Sequence of the first protein:
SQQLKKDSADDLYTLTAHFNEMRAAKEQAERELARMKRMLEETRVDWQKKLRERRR

These two protein chains interact to form a complex.

Sequence of the second protein:
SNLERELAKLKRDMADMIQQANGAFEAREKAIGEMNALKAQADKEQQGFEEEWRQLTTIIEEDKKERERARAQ

Interface contacts:
Residue M209 in the second protein is in contact with residue E254 in the first protein (closest heavy-atom distance 3.5 Å).
Residue W227 in the second protein contacts residue W269 in the first protein (closest heavy-atom distance 3.8 Å).
Residue F223 in the second protein is in contact with residue Q270 in the first protein (closest heavy-atom distance 4.2 Å).
Residue E226 in the second protein is in contact with residue L273 in the first protein (closest heavy-atom distance 3.1 Å).
Residue L181 in the second protein is in contact with residue S230 in the first protein (closest heavy-atom distance 3.6 Å).
Residue Q215 in the second protein interacts with residue L262 in the first protein (closest heavy-atom distance 4.7 Å).
Residue F199 in the second protein interacts with residue M244 in the first protein (closest heavy-atom distance 3.3 Å).
Residue M188 in the second protein contacts residue L237 in the first protein (closest heavy-atom distance 3.7 Å).
Residue L181 in the second protein contacts residue L226 in the first protein (closest heavy-atom distance 3.7 Å).
Residue R202 in the second protein interacts with residue E252 in the first protein (closest heavy-atom distance 4.9 Å).
Residue W227 in the second protein contacts residue K272 in the first protein (closest heavy-atom distance 4.5 Å).
Residue A198 in the second protein contacts residue M244 in the first protein (closest heavy-atom distance 3.5 Å).
Residue L212 in the second protein contacts residue K259 in the first protein (closest heavy-atom distance 4.2 Å).
Residue W227 in the second protein interacts with residue R276 in the first protein (closest heavy-atom distance 3.2 Å).
Residue L184 in the second protein interacts with residue K227 in the first protein (closest heavy-atom distance 4.9 Å).
Residue F223 in the second protein is in contact with residue R266 in the first protein (closest heavy-atom distance 3.0 Å).
Residue L184 in the second protein contacts residue A231 in the first protein (closest heavy-atom distance 4.1 Å).
Residue M209 in the second protein interacts with residue L255 in the first protein (closest heavy-atom distance 3.5 Å).
Residue A216 in the second protein interacts with residue L262 in the first protein (closest heavy-atom distance 3.6 Å).
Residue L212 in the second protein contacts residue L262 in the first protein (closest heavy-atom distance 3.7 Å).
Residue M191 in the second protein is in contact with residue F241 in the first protein (closest heavy-atom distance 3.6 Å).
Residue E208 in the second protein contacts residue K259 in the first protein (closest heavy-atom distance 4.3 Å).
Residue L181 in the second protein contacts residue K227 in the first protein (closest heavy-atom distance 3.6 Å).
Residue W227 in the second protein is in contact with residue L273 in the first protein (closest heavy-atom distance 3.6 Å).
Residue M209 in the second protein interacts with residue A251 in the first protein (closest heavy-atom distance 3.6 Å).
Residue M188 in the second protein contacts residue D233 in the first protein (closest heavy-atom distance 3.7 Å).
Residue L184 in the second protein interacts with residue S230 in the first protein (closest heavy-atom distance 3.1 Å).
Residue A195 in the second protein interacts with residue F241 in the first protein (closest heavy-atom distance 3.2 Å).
Residue L230 in the second protein interacts with residue R276 in the first protein (closest heavy-atom distance 4.3 Å).
Residue A201 in the second protein interacts with residue E252 in the first protein (closest heavy-atom distance 4.8 Å).
Residue I234 in the second protein is in contact with residue R276 in the first protein (closest heavy-atom distance 3.4 Å).
Residue L181 in the second protein interacts with residue S223 in the first protein (closest heavy-atom distance 4.7 Å).
Residue M191 in the second protein interacts with residue T238 in the first protein (closest heavy-atom distance 4.6 Å).
Residue E219 in the second protein is in contact with residue L262 in the first protein (closest heavy-atom distance 4.7 Å).
Residue L177 in the second protein interacts with residue S223 in the first protein (closest heavy-atom distance 3.3 Å).
Residue E208 in the second protein contacts residue L255 in the first protein (closest heavy-atom distance 3.2 Å).
Residue L184 in the second protein contacts residue L234 in the first protein (closest heavy-atom distance 4.2 Å).
Residue L212 in the second protein contacts residue M258 in the first protein (closest heavy-atom distance 4.4 Å).
Residue A216 in the second protein is in contact with residue R266 in the first protein (closest heavy-atom distance 4.9 Å).
Residue Q220 in the second protein interacts with residue R266 in the first protein (closest heavy-atom distance 3.1 Å).
Residue E219 in the second protein contacts residue R266 in the first protein (closest heavy-atom distance 2.9 Å).
Residue L177 in the second protein interacts with residue K227 in the first protein (closest heavy-atom distance 3.8 Å).
Residue A205 in the second protein interacts with residue E252 in the first protein (closest heavy-atom distance 4.5 Å).
Residue A198 in the second protein contacts residue K248 in the first protein (closest heavy-atom distance 4.4 Å).
Residue T231 in the second protein is in contact with residue R276 in the first protein (closest heavy-atom distance 4.2 Å).
Residue Q194 in the second protein interacts with residue F241 in the first protein (closest heavy-atom distance 3.6 Å).
Residue L230 in the second protein is in contact with residue R277 in the first protein (closest heavy-atom distance 3.8 Å).
Residue L230 in the second protein interacts with residue L273 in the first protein (closest heavy-atom distance 4.3 Å).
Residue I192 in the second protein contacts residue L237 in the first protein (closest heavy-atom distance 4.5 Å).
Residue F199 in the second protein interacts with residue H240 in the first protein (closest heavy-atom distance 4.0 Å).
Residue M188 in the second protein interacts with residue L234 in the first protein (closest heavy-atom distance 3.5 Å).
Residue M191 in the second protein interacts with residue L237 in the first protein (closest heavy-atom distance 3.5 Å).
Residue F223 in the second protein is in contact with residue L273 in the first protein (closest heavy-atom distance 4.4 Å).
Residue L177 in the second protein is in contact with residue Q224 in the first protein (closest heavy-atom distance 3.6 Å).
Residue A195 in the second protein interacts with residue M244 in the first protein (closest heavy-atom distance 4.5 Å).
Residue L212 in the second protein is in contact with residue L255 in the first protein (closest heavy-atom distance 4.3 Å).
Residue F223 in the second protein interacts with residue W269 in the first protein (closest heavy-atom distance 4.8 Å).
Residue E226 in the second protein is in contact with residue R277 in the first protein (closest heavy-atom distance 4.1 Å).
Residue E219 in the second protein is in contact with residue Q270 in the first protein (closest heavy-atom distance 4.9 Å).
Residue R202 in the second protein interacts with residue K248 in the first protein (closest heavy-atom distance 4.1 Å).